Sequence of protein 1:
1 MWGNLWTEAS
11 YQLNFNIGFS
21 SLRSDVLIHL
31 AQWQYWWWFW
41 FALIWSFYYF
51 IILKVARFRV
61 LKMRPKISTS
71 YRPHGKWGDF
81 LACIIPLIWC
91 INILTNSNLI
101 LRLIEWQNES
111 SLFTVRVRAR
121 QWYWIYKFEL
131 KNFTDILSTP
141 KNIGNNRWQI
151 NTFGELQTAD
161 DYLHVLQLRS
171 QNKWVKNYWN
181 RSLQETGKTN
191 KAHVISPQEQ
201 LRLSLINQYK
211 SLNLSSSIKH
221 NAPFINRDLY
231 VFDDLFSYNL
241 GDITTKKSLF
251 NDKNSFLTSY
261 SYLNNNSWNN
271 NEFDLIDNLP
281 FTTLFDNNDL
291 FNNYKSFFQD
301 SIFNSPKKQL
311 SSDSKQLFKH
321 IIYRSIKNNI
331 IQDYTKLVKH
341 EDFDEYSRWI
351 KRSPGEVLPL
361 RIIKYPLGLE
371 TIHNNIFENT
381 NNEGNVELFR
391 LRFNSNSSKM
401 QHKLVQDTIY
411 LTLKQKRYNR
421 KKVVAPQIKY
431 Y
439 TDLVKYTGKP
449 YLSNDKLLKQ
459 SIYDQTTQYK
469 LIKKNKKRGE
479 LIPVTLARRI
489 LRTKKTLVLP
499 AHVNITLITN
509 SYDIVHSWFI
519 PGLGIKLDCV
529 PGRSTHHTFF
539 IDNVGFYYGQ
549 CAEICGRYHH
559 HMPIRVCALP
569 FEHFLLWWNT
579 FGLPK

The following describes two proteins that form a bound complex.

Sequence of protein 2:
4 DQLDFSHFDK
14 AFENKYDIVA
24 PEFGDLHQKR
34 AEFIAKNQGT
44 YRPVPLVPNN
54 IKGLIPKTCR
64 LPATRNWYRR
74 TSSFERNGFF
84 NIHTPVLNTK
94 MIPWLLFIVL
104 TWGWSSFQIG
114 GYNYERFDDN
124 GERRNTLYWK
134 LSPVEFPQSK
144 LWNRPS

Contacts between the two chains:
Residue F39 in protein 1 contacts residue W107 in protein 2 (closest heavy-atom distance 3.6 Å).
Residue Y49 in protein 1 is in contact with residue L103 in protein 2 (closest heavy-atom distance 3.7 Å).
Residue F41 in protein 1 is in contact with residue W107 in protein 2 (closest heavy-atom distance 3.9 Å).
Residue R57 in protein 1 interacts with residue T92 in protein 2 (closest heavy-atom distance 4.8 Å).
Residue W45 in protein 1 contacts residue V102 in protein 2 (closest heavy-atom distance 3.0 Å).
Residue A56 in protein 1 contacts residue M94 in protein 2 (closest heavy-atom distance 4.0 Å).
Residue L22 in protein 1 contacts residue F139 in protein 2 (closest heavy-atom distance 3.1 Å).
Residue Y35 in protein 1 is in contact with residue Q141 in protein 2 (closest heavy-atom distance 4.9 Å).
Residue R23 in protein 1 is in contact with residue R126 in protein 2 (closest heavy-atom distance 5.0 Å).
Residue W38 in protein 1 interacts with residue R147 in protein 2 (closest heavy-atom distance 3.4 Å).
Residue R57 in protein 1 contacts residue I95 in protein 2 (closest heavy-atom distance 3.7 Å).
Residue W45 in protein 1 is in contact with residue L103 in protein 2 (closest heavy-atom distance 3.5 Å).
Residue A42 in protein 1 contacts residue W107 in protein 2 (closest heavy-atom distance 3.4 Å).
Residue R57 in protein 1 interacts with residue N91 in protein 2 (closest heavy-atom distance 3.4 Å).
Residue M63 in protein 1 is in contact with residue T87 in protein 2 (closest heavy-atom distance 3.5 Å).
Residue Y11 in protein 1 interacts with residue R126 in protein 2 (closest heavy-atom distance 3.2 Å).
Residue W38 in protein 1 is in contact with residue W107 in protein 2 (closest heavy-atom distance 3.7 Å).
Residue M63 in protein 1 interacts with residue P88 in protein 2 (closest heavy-atom distance 3.5 Å).
Residue K62 in protein 1 interacts with residue H86 in protein 2 (closest heavy-atom distance 3.2 Å).
Residue W38 in protein 1 interacts with residue S149 in protein 2 (closest heavy-atom distance 5.0 Å).
Residue F58 in protein 1 interacts with residue N91 in protein 2 (closest heavy-atom distance 4.5 Å).
Residue Y35 in protein 1 contacts residue Q111 in protein 2 (closest heavy-atom distance 2.6 Å).
Residue A56 in protein 1 is in contact with residue L98 in protein 2 (closest heavy-atom distance 4.9 Å).
Residue A56 in protein 1 contacts residue N91 in protein 2 (closest heavy-atom distance 4.7 Å).
Residue M63 in protein 1 interacts with residue H86 in protein 2 (closest heavy-atom distance 3.2 Å).
Residue W45 in protein 1 interacts with residue R147 in protein 2 (closest heavy-atom distance 3.5 Å).
Residue G18 in protein 1 is in contact with residue K143 in protein 2 (closest heavy-atom distance 3.7 Å).
Residue I17 in protein 1 is in contact with residue W145 in protein 2 (closest heavy-atom distance 3.9 Å).
Residue W38 in protein 1 contacts residue L144 in protein 2 (closest heavy-atom distance 3.8 Å).
Residue R23 in protein 1 contacts residue P136 in protein 2 (closest heavy-atom distance 3.8 Å).
Residue W6 in protein 1 interacts with residue R126 in protein 2 (closest heavy-atom distance 4.8 Å).
Residue I28 in protein 1 interacts with residue F139 in protein 2 (closest heavy-atom distance 3.7 Å).
Residue L53 in protein 1 contacts residue I95 in protein 2 (closest heavy-atom distance 4.6 Å).
Residue I52 in protein 1 is in contact with residue L98 in protein 2 (closest heavy-atom distance 4.7 Å).
Residue A56 in protein 1 interacts with residue H86 in protein 2 (closest heavy-atom distance 3.6 Å).
Residue W45 in protein 1 is in contact with residue W107 in protein 2 (closest heavy-atom distance 3.4 Å).
Residue V60 in protein 1 is in contact with residue H86 in protein 2 (closest heavy-atom distance 3.8 Å).
Residue Y49 in protein 1 is in contact with residue L98 in protein 2 (closest heavy-atom distance 3.8 Å).
Residue Q34 in protein 1 is in contact with residue L144 in protein 2 (closest heavy-atom distance 4.9 Å).
Residue K62 in protein 1 contacts residue N84 in protein 2 (closest heavy-atom distance 2.8 Å).
Residue Y49 in protein 1 contacts residue V102 in protein 2 (closest heavy-atom distance 4.0 Å).
Residue K62 in protein 1 is in contact with residue I85 in protein 2 (closest heavy-atom distance 4.7 Å).
Residue Y35 in protein 1 contacts residue L144 in protein 2 (closest heavy-atom distance 3.7 Å).
Residue Y49 in protein 1 is in contact with residue I95 in protein 2 (closest heavy-atom distance 3.8 Å).
Residue Y35 in protein 1 interacts with residue F110 in protein 2 (closest heavy-atom distance 3.5 Å).
Residue W38 in protein 1 interacts with residue P148 in protein 2 (closest heavy-atom distance 4.6 Å).
Residue S10 in protein 1 interacts with residue R126 in protein 2 (closest heavy-atom distance 5.0 Å).
Residue Y49 in protein 1 is in contact with residue L99 in protein 2 (closest heavy-atom distance 3.5 Å).
Residue K62 in protein 1 contacts residue F82 in protein 2 (closest heavy-atom distance 4.8 Å).
Residue Q34 in protein 1 interacts with residue K143 in protein 2 (closest heavy-atom distance 3.8 Å).
Residue L22 in protein 1 contacts residue S142 in protein 2 (closest heavy-atom distance 3.9 Å).
Residue I17 in protein 1 is in contact with residue K143 in protein 2 (closest heavy-atom distance 3.1 Å).
Residue R57 in protein 1 interacts with residue M94 in protein 2 (closest heavy-atom distance 4.0 Å).
Residue Y35 in protein 1 is in contact with residue S142 in protein 2 (closest heavy-atom distance 3.4 Å).
Residue L53 in protein 1 contacts residue L98 in protein 2 (closest heavy-atom distance 3.6 Å).
Residue K62 in protein 1 interacts with residue E78 in protein 2 (closest heavy-atom distance 4.8 Å).
Residue A31 in protein 1 interacts with residue S142 in protein 2 (closest heavy-atom distance 4.0 Å).
Residue M63 in protein 1 is in contact with residue N91 in protein 2 (closest heavy-atom distance 4.3 Å).
Residue S46 in protein 1 interacts with residue L103 in protein 2 (closest heavy-atom distance 4.2 Å).
Residue R57 in protein 1 interacts with residue H86 in protein 2 (closest heavy-atom distance 4.4 Å).